Contacts between the two chains:
Residue H396 in protein 2 is in contact with residue T97 in protein 1 (closest heavy-atom distance 3.7 Å).
Residue T399 in protein 2 contacts residue T97 in protein 1 (closest heavy-atom distance 4.2 Å).
Residue T399 in protein 2 interacts with residue A98 in protein 1 (closest heavy-atom distance 4.4 Å).
Residue K392 in protein 2 interacts with residue H96 in protein 1 (closest heavy-atom distance 3.3 Å).
Residue L395 in protein 2 is in contact with residue H96 in protein 1 (closest heavy-atom distance 4.0 Å).
Residue H396 in protein 2 is in contact with residue A98 in protein 1 (closest heavy-atom distance 3.8 Å).
Residue G400 in protein 2 is in contact with residue A98 in protein 1 (closest heavy-atom distance 4.4 Å).
Residue H396 in protein 2 interacts with residue H96 in protein 1 (closest heavy-atom distance 3.3 Å).
Residue T399 in protein 2 contacts residue H96 in protein 1 (closest heavy-atom distance 4.5 Å).
Residue E405 in protein 2 is in contact with residue H96 in protein 1 (closest heavy-atom distance 4.5 Å).

Sequence of protein 2:
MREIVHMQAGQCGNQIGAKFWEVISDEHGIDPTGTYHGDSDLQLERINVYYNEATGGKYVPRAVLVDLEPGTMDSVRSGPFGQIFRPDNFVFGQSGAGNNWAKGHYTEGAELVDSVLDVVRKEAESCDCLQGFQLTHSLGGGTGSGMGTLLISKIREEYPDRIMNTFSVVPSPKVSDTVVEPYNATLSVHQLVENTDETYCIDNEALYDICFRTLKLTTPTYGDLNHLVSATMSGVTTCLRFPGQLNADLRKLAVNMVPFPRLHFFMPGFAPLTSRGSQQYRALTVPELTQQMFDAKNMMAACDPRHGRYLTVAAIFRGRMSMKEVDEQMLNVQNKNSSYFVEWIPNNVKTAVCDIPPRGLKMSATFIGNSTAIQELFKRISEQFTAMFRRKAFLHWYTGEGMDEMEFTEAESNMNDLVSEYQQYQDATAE

Sequence of protein 1:
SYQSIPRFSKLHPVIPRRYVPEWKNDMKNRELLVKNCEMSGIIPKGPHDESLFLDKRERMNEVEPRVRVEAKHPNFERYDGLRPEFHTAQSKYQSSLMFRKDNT

The following describes two proteins that form a bound complex.